These two protein chains interact to form a complex.

Sequence of protein 2:
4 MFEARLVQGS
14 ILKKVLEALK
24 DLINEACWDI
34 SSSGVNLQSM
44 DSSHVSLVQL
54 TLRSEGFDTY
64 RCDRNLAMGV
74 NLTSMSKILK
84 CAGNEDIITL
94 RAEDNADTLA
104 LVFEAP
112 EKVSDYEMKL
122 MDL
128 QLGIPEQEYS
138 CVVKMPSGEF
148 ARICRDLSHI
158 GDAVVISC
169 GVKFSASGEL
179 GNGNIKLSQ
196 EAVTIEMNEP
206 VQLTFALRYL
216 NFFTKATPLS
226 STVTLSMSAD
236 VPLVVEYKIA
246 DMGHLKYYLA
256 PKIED

Sequence of protein 1:
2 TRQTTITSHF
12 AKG

Contacts between the two chains:
Residue P132 in protein 2 interacts with residue F11 in protein 1 (closest heavy-atom distance 3.5 Å).
Residue S49 in protein 2 contacts residue I7 in protein 1 (closest heavy-atom distance 3.7 Å).
Residue P256 in protein 2 interacts with residue H10 in protein 1 (closest heavy-atom distance 3.4 Å).
Residue L50 in protein 2 is in contact with residue I7 in protein 1 (closest heavy-atom distance 4.1 Å).
Residue E259 in protein 2 is in contact with residue R3 in protein 1 (closest heavy-atom distance 4.8 Å).
Residue P237 in protein 2 contacts residue I7 in protein 1 (closest heavy-atom distance 3.7 Å).
Residue K257 in protein 2 interacts with residue T5 in protein 1 (closest heavy-atom distance 4.6 Å).
Residue I258 in protein 2 interacts with residue T2 in protein 1 (closest heavy-atom distance 3.2 Å).
Residue P256 in protein 2 interacts with residue Q4 in protein 1 (closest heavy-atom distance 3.5 Å).
Residue I258 in protein 2 contacts residue Q4 in protein 1 (closest heavy-atom distance 5.0 Å).
Residue V48 in protein 2 contacts residue T6 in protein 1 (closest heavy-atom distance 4.4 Å).
Residue L129 in protein 2 interacts with residue K13 in protein 1 (closest heavy-atom distance 4.5 Å).
Residue K257 in protein 2 is in contact with residue T2 in protein 1 (closest heavy-atom distance 3.2 Å).
Residue G130 in protein 2 is in contact with residue F11 in protein 1 (closest heavy-atom distance 3.5 Å).
Residue K257 in protein 2 is in contact with residue Q4 in protein 1 (closest heavy-atom distance 3.6 Å).
Residue L129 in protein 2 is in contact with residue T8 in protein 1 (closest heavy-atom distance 3.7 Å).
Residue H47 in protein 2 interacts with residue T6 in protein 1 (closest heavy-atom distance 3.2 Å).
Residue P256 in protein 2 is in contact with residue T5 in protein 1 (closest heavy-atom distance 2.7 Å).
Residue A255 in protein 2 is in contact with residue H10 in protein 1 (closest heavy-atom distance 4.0 Å).
Residue Y253 in protein 2 contacts residue F11 in protein 1 (closest heavy-atom distance 3.6 Å).
Residue P256 in protein 2 is in contact with residue R3 in protein 1 (closest heavy-atom distance 4.2 Å).
Residue V236 in protein 2 contacts residue H10 in protein 1 (closest heavy-atom distance 4.4 Å).
Residue T209 in protein 2 interacts with residue T2 in protein 1 (closest heavy-atom distance 4.1 Å).
Residue Q128 in protein 2 is in contact with residue A12 in protein 1 (closest heavy-atom distance 4.4 Å).
Residue Q128 in protein 2 interacts with residue K13 in protein 1 (closest heavy-atom distance 3.2 Å).
Residue L129 in protein 2 is in contact with residue F11 in protein 1 (closest heavy-atom distance 3.9 Å).
Residue V48 in protein 2 contacts residue I7 in protein 1 (closest heavy-atom distance 3.6 Å).
Residue A255 in protein 2 contacts residue T6 in protein 1 (closest heavy-atom distance 3.8 Å).
Residue V48 in protein 2 contacts residue Q4 in protein 1 (closest heavy-atom distance 3.5 Å).
Residue P237 in protein 2 interacts with residue F11 in protein 1 (closest heavy-atom distance 3.4 Å).
Residue L50 in protein 2 contacts residue F11 in protein 1 (closest heavy-atom distance 3.8 Å).
Residue H47 in protein 2 interacts with residue T5 in protein 1 (closest heavy-atom distance 4.7 Å).
Residue A211 in protein 2 contacts residue Q4 in protein 1 (closest heavy-atom distance 3.5 Å).
Residue A255 in protein 2 interacts with residue I7 in protein 1 (closest heavy-atom distance 3.5 Å).
Residue L129 in protein 2 interacts with residue A12 in protein 1 (closest heavy-atom distance 3.6 Å).
Residue V48 in protein 2 is in contact with residue T5 in protein 1 (closest heavy-atom distance 3.7 Å).
Residue H47 in protein 2 is in contact with residue I7 in protein 1 (closest heavy-atom distance 2.8 Å).
Residue L254 in protein 2 interacts with residue Q4 in protein 1 (closest heavy-atom distance 5.0 Å).
Residue M43 in protein 2 contacts residue T8 in protein 1 (closest heavy-atom distance 3.5 Å).
Residue L254 in protein 2 is in contact with residue I7 in protein 1 (closest heavy-atom distance 4.2 Å).
Residue H47 in protein 2 interacts with residue T8 in protein 1 (closest heavy-atom distance 4.3 Å).
Residue G130 in protein 2 contacts residue K13 in protein 1 (closest heavy-atom distance 4.5 Å).
Residue K257 in protein 2 interacts with residue R3 in protein 1 (closest heavy-atom distance 3.2 Å).
Residue M43 in protein 2 interacts with residue I7 in protein 1 (closest heavy-atom distance 3.6 Å).
Residue A255 in protein 2 contacts residue T5 in protein 1 (closest heavy-atom distance 3.1 Å).
Residue P237 in protein 2 contacts residue H10 in protein 1 (closest heavy-atom distance 3.6 Å).
Residue I258 in protein 2 contacts residue T5 in protein 1 (closest heavy-atom distance 3.5 Å).
Residue I131 in protein 2 contacts residue F11 in protein 1 (closest heavy-atom distance 4.6 Å).
Residue L129 in protein 2 contacts residue I7 in protein 1 (closest heavy-atom distance 3.9 Å).
Residue Y214 in protein 2 interacts with residue Q4 in protein 1 (closest heavy-atom distance 4.2 Å).
Residue E259 in protein 2 contacts residue T2 in protein 1 (closest heavy-atom distance 3.2 Å).
Residue D260 in protein 2 is in contact with residue R3 in protein 1 (closest heavy-atom distance 2.6 Å).
Residue D260 in protein 2 is in contact with residue T2 in protein 1 (closest heavy-atom distance 4.1 Å).
Residue Q128 in protein 2 interacts with residue G14 in protein 1 (closest heavy-atom distance 4.8 Å).
Residue G130 in protein 2 interacts with residue A12 in protein 1 (closest heavy-atom distance 2.6 Å).
Residue I258 in protein 2 interacts with residue R3 in protein 1 (closest heavy-atom distance 2.7 Å).
Residue Y253 in protein 2 is in contact with residue I7 in protein 1 (closest heavy-atom distance 4.0 Å).
Residue A255 in protein 2 contacts residue Q4 in protein 1 (closest heavy-atom distance 2.9 Å).
Residue D235 in protein 2 is in contact with residue H10 in protein 1 (closest heavy-atom distance 3.7 Å).